The following describes two proteins that form a bound complex.

Sequence of protein 2:
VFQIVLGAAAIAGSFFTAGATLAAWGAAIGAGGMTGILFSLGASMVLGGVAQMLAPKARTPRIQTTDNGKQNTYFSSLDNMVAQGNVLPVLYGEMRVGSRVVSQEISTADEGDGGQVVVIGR

Sequence of protein 1:
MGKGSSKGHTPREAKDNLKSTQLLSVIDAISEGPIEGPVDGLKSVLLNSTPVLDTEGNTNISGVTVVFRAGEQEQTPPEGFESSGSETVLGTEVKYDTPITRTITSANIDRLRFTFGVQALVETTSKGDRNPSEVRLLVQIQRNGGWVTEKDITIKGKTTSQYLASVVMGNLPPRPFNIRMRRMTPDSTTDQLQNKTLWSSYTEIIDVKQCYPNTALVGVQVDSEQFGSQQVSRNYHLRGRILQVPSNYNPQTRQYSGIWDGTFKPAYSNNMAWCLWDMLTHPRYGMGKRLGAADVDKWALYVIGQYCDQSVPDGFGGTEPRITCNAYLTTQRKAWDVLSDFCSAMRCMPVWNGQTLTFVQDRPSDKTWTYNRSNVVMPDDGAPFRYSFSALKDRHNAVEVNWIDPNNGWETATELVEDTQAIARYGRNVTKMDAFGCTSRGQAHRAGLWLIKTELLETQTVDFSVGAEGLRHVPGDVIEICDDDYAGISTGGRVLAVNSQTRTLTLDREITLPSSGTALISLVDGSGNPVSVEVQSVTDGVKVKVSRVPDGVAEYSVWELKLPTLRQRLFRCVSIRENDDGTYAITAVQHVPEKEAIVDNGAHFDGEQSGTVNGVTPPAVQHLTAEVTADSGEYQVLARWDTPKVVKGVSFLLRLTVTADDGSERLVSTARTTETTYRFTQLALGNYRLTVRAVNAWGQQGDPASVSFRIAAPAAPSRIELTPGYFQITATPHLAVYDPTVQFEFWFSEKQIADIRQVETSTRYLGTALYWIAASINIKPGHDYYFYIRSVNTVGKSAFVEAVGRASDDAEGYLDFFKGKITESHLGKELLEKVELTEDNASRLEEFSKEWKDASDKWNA

Interface contacts:
Residue D380 in protein 1 contacts residue F103 in protein 2 (closest heavy-atom distance 3.2 Å).
Residue D152 in protein 1 interacts with residue Q217 in protein 2 (closest heavy-atom distance 2.8 Å).
Residue D463 in protein 1 is in contact with residue G143 in protein 2 (closest heavy-atom distance 3.1 Å).
Residue T21 in protein 1 interacts with residue A210 in protein 2 (closest heavy-atom distance 2.5 Å).
Residue N326 in protein 1 interacts with residue Y193 in protein 2 (closest heavy-atom distance 2.9 Å).
Residue S166 in protein 1 interacts with residue E212 in protein 2 (closest heavy-atom distance 2.7 Å).
Residue S31 in protein 1 is in contact with residue L189 in protein 2 (closest heavy-atom distance 3.1 Å).
Residue N326 in protein 1 interacts with residue G194 in protein 2 (closest heavy-atom distance 2.9 Å).
Residue T154 in protein 1 interacts with residue V219 in protein 2 (closest heavy-atom distance 3.0 Å).
Residue T154 in protein 1 is in contact with residue I221 in protein 2 (closest heavy-atom distance 2.9 Å).
Residue A327 in protein 1 contacts residue Y193 in protein 2 (closest heavy-atom distance 3.1 Å).
Residue Q332 in protein 1 is in contact with residue V188 in protein 2 (closest heavy-atom distance 3.2 Å).
Residue E150 in protein 1 contacts residue Q217 in protein 2 (closest heavy-atom distance 3.0 Å).
Residue R239 in protein 1 is in contact with residue E195 in protein 2 (closest heavy-atom distance 2.6 Å).
Residue R666 in protein 1 interacts with residue R223 in protein 2 (closest heavy-atom distance 3.2 Å).
Residue K156 in protein 1 is in contact with residue G222 in protein 2 (closest heavy-atom distance 3.1 Å).
Residue L23 in protein 1 interacts with residue I207 in protein 2 (closest heavy-atom distance 3.2 Å).
Residue H237 in protein 1 interacts with residue E195 in protein 2 (closest heavy-atom distance 3.1 Å).
Residue S25 in protein 1 interacts with residue E206 in protein 2 (closest heavy-atom distance 2.7 Å).
Residue T330 in protein 1 interacts with residue R201 in protein 2 (closest heavy-atom distance 3.2 Å).
Residue Y236 in protein 1 interacts with residue V198 in protein 2 (closest heavy-atom distance 2.9 Å).
Residue N235 in protein 1 interacts with residue R197 in protein 2 (closest heavy-atom distance 3.1 Å).
Residue R386 in protein 1 contacts residue V106 in protein 2 (closest heavy-atom distance 3.2 Å).
Residue T412 in protein 1 is in contact with residue Q172 in protein 2 (closest heavy-atom distance 2.3 Å).
Residue D581 in protein 1 interacts with residue M135 in protein 2 (closest heavy-atom distance 3.2 Å).
Residue I404 in protein 1 interacts with residue T174 in protein 2 (closest heavy-atom distance 3.2 Å).
Residue D581 in protein 1 contacts residue G134 in protein 2 (closest heavy-atom distance 3.2 Å).
Residue D394 in protein 1 contacts residue L148 in protein 2 (closest heavy-atom distance 2.8 Å).
Residue D580 in protein 1 is in contact with residue G134 in protein 2 (closest heavy-atom distance 2.8 Å).
Residue G240 in protein 1 contacts residue G194 in protein 2 (closest heavy-atom distance 3.1 Å).
Residue Y328 in protein 1 is in contact with residue F176 in protein 2 (closest heavy-atom distance 2.5 Å).
Residue A435 in protein 1 contacts residue F176 in protein 2 (closest heavy-atom distance 3.2 Å).
Residue D463 in protein 1 contacts residue L142 in protein 2 (closest heavy-atom distance 3.0 Å).
Residue S344 in protein 1 contacts residue A159 in protein 2 (closest heavy-atom distance 3.1 Å).
Residue R241 in protein 1 is in contact with residue L192 in protein 2 (closest heavy-atom distance 3.2 Å).
Residue D278 in protein 1 contacts residue Y193 in protein 2 (closest heavy-atom distance 2.7 Å).
Residue S664 in protein 1 interacts with residue R223 in protein 2 (closest heavy-atom distance 2.4 Å).
Residue N579 in protein 1 is in contact with residue Q104 in protein 2 (closest heavy-atom distance 3.2 Å).
Residue I27 in protein 1 contacts residue S204 in protein 2 (closest heavy-atom distance 2.7 Å).
Residue I27 in protein 1 contacts residue V203 in protein 2 (closest heavy-atom distance 2.8 Å).
Residue L329 in protein 1 is in contact with residue V191 in protein 2 (closest heavy-atom distance 2.7 Å).
Residue R577 in protein 1 interacts with residue L139 in protein 2 (closest heavy-atom distance 3.2 Å).
Residue T149 in protein 1 interacts with residue Q217 in protein 2 (closest heavy-atom distance 2.8 Å).
Residue F436 in protein 1 is in contact with residue F176 in protein 2 (closest heavy-atom distance 3.0 Å).
Residue D152 in protein 1 is in contact with residue V219 in protein 2 (closest heavy-atom distance 3.0 Å).
Residue L23 in protein 1 is in contact with residue S208 in protein 2 (closest heavy-atom distance 2.7 Å).
Residue Y328 in protein 1 is in contact with residue P190 in protein 2 (closest heavy-atom distance 3.2 Å).
Residue D152 in protein 1 is in contact with residue V218 in protein 2 (closest heavy-atom distance 3.1 Å).
Residue D380 in protein 1 contacts residue I105 in protein 2 (closest heavy-atom distance 3.0 Å).
Residue W410 in protein 1 contacts residue L179 in protein 2 (closest heavy-atom distance 3.2 Å).
Residue V39 in protein 1 interacts with residue E195 in protein 2 (closest heavy-atom distance 3.2 Å).
Residue L238 in protein 1 contacts residue E195 in protein 2 (closest heavy-atom distance 2.7 Å).
Residue S31 in protein 1 is in contact with residue P190 in protein 2 (closest heavy-atom distance 3.0 Å).
Residue V26 in protein 1 contacts residue S204 in protein 2 (closest heavy-atom distance 3.2 Å).
Residue R113 in protein 1 interacts with residue D211 in protein 2 (closest heavy-atom distance 2.8 Å).
Residue N326 in protein 1 is in contact with residue M196 in protein 2 (closest heavy-atom distance 3.2 Å).
Residue R234 in protein 1 interacts with residue N181 in protein 2 (closest heavy-atom distance 3.2 Å).
Residue A29 in protein 1 is in contact with residue R201 in protein 2 (closest heavy-atom distance 3.0 Å).
Residue L329 in protein 1 contacts residue P190 in protein 2 (closest heavy-atom distance 3.2 Å).
Residue T583 in protein 1 interacts with residue Q104 in protein 2 (closest heavy-atom distance 3.0 Å).